Sequence of the second protein:
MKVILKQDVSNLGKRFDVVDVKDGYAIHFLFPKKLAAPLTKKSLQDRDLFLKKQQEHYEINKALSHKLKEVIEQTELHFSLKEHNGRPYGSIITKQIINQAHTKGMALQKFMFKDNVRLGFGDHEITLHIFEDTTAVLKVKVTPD

Sequence of the first protein:
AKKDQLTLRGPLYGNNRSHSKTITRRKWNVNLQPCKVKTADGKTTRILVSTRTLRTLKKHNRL

Residue-level contacts at the interface:
Residue T40 in the second protein contacts residue N62 in the first protein (closest heavy-atom distance 4.4 Å).
Residue L30 in the second protein is in contact with residue K37 in the first protein (closest heavy-atom distance 5.0 Å).
Residue F29 in the second protein contacts residue R63 in the first protein (closest heavy-atom distance 4.8 Å).
Residue L35 in the second protein interacts with residue K39 in the first protein (closest heavy-atom distance 3.9 Å).
Residue A36 in the second protein is in contact with residue N62 in the first protein (closest heavy-atom distance 4.0 Å).
Residue A37 in the second protein contacts residue N62 in the first protein (closest heavy-atom distance 5.0 Å).
Residue L30 in the second protein is in contact with residue K39 in the first protein (closest heavy-atom distance 4.7 Å).
Residue M1 in the second protein is in contact with residue K60 in the first protein (closest heavy-atom distance 4.9 Å).
Residue F111 in the second protein is in contact with residue K37 in the first protein (closest heavy-atom distance 3.7 Å).
Residue L39 in the second protein contacts residue N62 in the first protein (closest heavy-atom distance 3.5 Å).
Residue K22 in the second protein interacts with residue K59 in the first protein (closest heavy-atom distance 4.9 Å).
Residue F29 in the second protein is in contact with residue L64 in the first protein (closest heavy-atom distance 3.5 Å).
Residue M1 in the second protein is in contact with residue K59 in the first protein (closest heavy-atom distance 3.3 Å).
Residue A36 in the second protein is in contact with residue R63 in the first protein (closest heavy-atom distance 3.4 Å).
Residue F29 in the second protein interacts with residue K39 in the first protein (closest heavy-atom distance 2.6 Å).
Residue A36 in the second protein contacts residue K39 in the first protein (closest heavy-atom distance 3.6 Å).
Residue G24 in the second protein interacts with residue K59 in the first protein (closest heavy-atom distance 4.7 Å).
Residue M1 in the second protein interacts with residue N62 in the first protein (closest heavy-atom distance 4.2 Å).
Residue K22 in the second protein contacts residue L64 in the first protein (closest heavy-atom distance 4.4 Å).

The following describes two proteins that form a bound complex.